Sequence of protein 2:
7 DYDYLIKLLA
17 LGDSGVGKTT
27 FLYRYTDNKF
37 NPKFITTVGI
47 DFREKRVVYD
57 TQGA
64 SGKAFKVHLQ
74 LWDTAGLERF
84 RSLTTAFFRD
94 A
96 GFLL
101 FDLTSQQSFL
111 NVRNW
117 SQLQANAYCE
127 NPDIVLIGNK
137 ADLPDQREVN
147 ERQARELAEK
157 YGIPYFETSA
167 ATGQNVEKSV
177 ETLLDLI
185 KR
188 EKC

Interface contacts:
Residue S85 in protein 2 contacts residue L12 in protein 1 (closest heavy-atom distance 3.6 Å).
Residue C190 in protein 2 contacts residue K121 in protein 1 (closest heavy-atom distance 3.1 Å).
Residue F90 in protein 2 contacts residue S141 in protein 1 (closest heavy-atom distance 3.5 Å).
Residue L11 in protein 2 contacts residue E39 in protein 1 (closest heavy-atom distance 3.4 Å).
Residue Y124 in protein 2 contacts residue W127 in protein 1 (closest heavy-atom distance 3.6 Å).
Residue D93 in protein 2 contacts residue R36 in protein 1 (closest heavy-atom distance 3.0 Å).
Residue K66 in protein 2 contacts residue H101 in protein 1 (closest heavy-atom distance 2.9 Å).
Residue Q73 in protein 2 is in contact with residue D32 in protein 1 (closest heavy-atom distance 3.5 Å).
Residue R82 in protein 2 is in contact with residue E21 in protein 1 (closest heavy-atom distance 2.8 Å).
Residue L86 in protein 2 contacts residue V144 in protein 1 (closest heavy-atom distance 3.7 Å).
Residue A94 in protein 2 interacts with residue Y128 in protein 1 (closest heavy-atom distance 3.1 Å).
Residue Y10 in protein 2 is in contact with residue G123 in protein 1 (closest heavy-atom distance 3.4 Å).
Residue R92 in protein 2 is in contact with residue F136 in protein 1 (closest heavy-atom distance 3.0 Å).
Residue A123 in protein 2 contacts residue R135 in protein 1 (closest heavy-atom distance 3.1 Å).
Residue D9 in protein 2 is in contact with residue R42 in protein 1 (closest heavy-atom distance 3.3 Å).
Residue N122 in protein 2 contacts residue F136 in protein 1 (closest heavy-atom distance 3.7 Å).
Residue G65 in protein 2 is in contact with residue P104 in protein 1 (closest heavy-atom distance 2.9 Å).
Residue K66 in protein 2 is in contact with residue H115 in protein 1 (closest heavy-atom distance 3.2 Å).
Residue I46 in protein 2 interacts with residue V28 in protein 1 (closest heavy-atom distance 3.6 Å).
Residue S64 in protein 2 interacts with residue P104 in protein 1 (closest heavy-atom distance 3.6 Å).
Residue Q120 in protein 2 is in contact with residue R135 in protein 1 (closest heavy-atom distance 3.1 Å).
Residue V44 in protein 2 is in contact with residue H24 in protein 1 (closest heavy-atom distance 3.2 Å).
Residue E188 in protein 2 is in contact with residue E105 in protein 1 (closest heavy-atom distance 2.6 Å).
Residue D9 in protein 2 contacts residue V119 in protein 1 (closest heavy-atom distance 3.3 Å).
Residue E50 in protein 2 interacts with residue L35 in protein 1 (closest heavy-atom distance 2.7 Å).
Residue F48 in protein 2 contacts residue V28 in protein 1 (closest heavy-atom distance 3.4 Å).
Residue D93 in protein 2 contacts residue G140 in protein 1 (closest heavy-atom distance 2.8 Å).
Residue T57 in protein 2 is in contact with residue E105 in protein 1 (closest heavy-atom distance 3.0 Å).
Residue Y124 in protein 2 contacts residue R135 in protein 1 (closest heavy-atom distance 3.7 Å).
Residue D47 in protein 2 contacts residue R31 in protein 1 (closest heavy-atom distance 3.2 Å).
Residue Y10 in protein 2 is in contact with residue I122 in protein 1 (closest heavy-atom distance 3.5 Å).
Residue K66 in protein 2 contacts residue A102 in protein 1 (closest heavy-atom distance 2.8 Å).
Residue Y10 in protein 2 contacts residue V119 in protein 1 (closest heavy-atom distance 3.5 Å).
Residue A121 in protein 2 interacts with residue R135 in protein 1 (closest heavy-atom distance 3.3 Å).
Residue Q73 in protein 2 interacts with residue L35 in protein 1 (closest heavy-atom distance 3.2 Å).
Residue D93 in protein 2 is in contact with residue F139 in protein 1 (closest heavy-atom distance 3.3 Å).
Residue T57 in protein 2 interacts with residue P104 in protein 1 (closest heavy-atom distance 3.6 Å).
Residue R92 in protein 2 interacts with residue R138 in protein 1 (closest heavy-atom distance 3.0 Å).
Residue A89 in protein 2 interacts with residue G140 in protein 1 (closest heavy-atom distance 3.6 Å).
Residue F48 in protein 2 contacts residue R31 in protein 1 (closest heavy-atom distance 3.0 Å).
Residue A123 in protein 2 interacts with residue F136 in protein 1 (closest heavy-atom distance 3.4 Å).
Residue D47 in protein 2 contacts residue V28 in protein 1 (closest heavy-atom distance 3.6 Å).
Residue R82 in protein 2 interacts with residue T18 in protein 1 (closest heavy-atom distance 3.4 Å).
Residue Q58 in protein 2 interacts with residue E105 in protein 1 (closest heavy-atom distance 2.9 Å).
Residue D47 in protein 2 contacts residue H24 in protein 1 (closest heavy-atom distance 3.2 Å).
Residue F90 in protein 2 is in contact with residue V144 in protein 1 (closest heavy-atom distance 3.7 Å).
Residue I46 in protein 2 contacts residue H24 in protein 1 (closest heavy-atom distance 3.2 Å).
Residue D93 in protein 2 contacts residue Y128 in protein 1 (closest heavy-atom distance 3.1 Å).
Residue Y124 in protein 2 is in contact with residue V132 in protein 1 (closest heavy-atom distance 3.2 Å).
Residue E126 in protein 2 interacts with residue R135 in protein 1 (closest heavy-atom distance 3.5 Å).
Residue Y124 in protein 2 contacts residue Y128 in protein 1 (closest heavy-atom distance 3.3 Å).
Residue Y8 in protein 2 is in contact with residue R42 in protein 1 (closest heavy-atom distance 3.1 Å).
Residue R92 in protein 2 contacts residue Y128 in protein 1 (closest heavy-atom distance 2.5 Å).
Residue Y8 in protein 2 is in contact with residue E39 in protein 1 (closest heavy-atom distance 2.6 Å).
Residue Y124 in protein 2 interacts with residue H131 in protein 1 (closest heavy-atom distance 3.7 Å).
Residue R92 in protein 2 interacts with residue G140 in protein 1 (closest heavy-atom distance 3.6 Å).
Residue F83 in protein 2 contacts residue L17 in protein 1 (closest heavy-atom distance 3.5 Å).
Residue F68 in protein 2 is in contact with residue P104 in protein 1 (closest heavy-atom distance 3.4 Å).
Residue W75 in protein 2 is in contact with residue D32 in protein 1 (closest heavy-atom distance 3.6 Å).
Residue D93 in protein 2 interacts with residue S141 in protein 1 (closest heavy-atom distance 3.5 Å).

These two protein chains interact to form a complex.

Sequence of protein 1:
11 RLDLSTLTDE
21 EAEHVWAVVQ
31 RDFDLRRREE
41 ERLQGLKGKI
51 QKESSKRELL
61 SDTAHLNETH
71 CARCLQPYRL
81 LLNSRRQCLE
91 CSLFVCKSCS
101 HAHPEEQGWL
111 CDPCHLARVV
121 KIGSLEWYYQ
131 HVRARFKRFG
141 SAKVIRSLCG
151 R